This data describes a binding interaction between two proteins.

Sequence of the first protein:
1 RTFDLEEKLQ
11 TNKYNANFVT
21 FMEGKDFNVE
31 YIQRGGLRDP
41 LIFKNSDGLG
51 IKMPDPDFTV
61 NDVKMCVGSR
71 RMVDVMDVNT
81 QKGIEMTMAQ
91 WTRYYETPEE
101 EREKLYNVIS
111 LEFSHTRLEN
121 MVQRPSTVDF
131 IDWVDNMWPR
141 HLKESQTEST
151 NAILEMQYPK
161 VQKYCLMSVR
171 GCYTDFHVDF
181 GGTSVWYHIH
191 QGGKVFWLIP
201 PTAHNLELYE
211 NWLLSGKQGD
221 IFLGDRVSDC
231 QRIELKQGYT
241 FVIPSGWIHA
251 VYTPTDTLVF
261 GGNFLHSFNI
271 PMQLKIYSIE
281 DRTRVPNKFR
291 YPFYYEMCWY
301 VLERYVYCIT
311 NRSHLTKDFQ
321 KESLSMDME

Contacts between the two chains:
Residue W299 in the first protein contacts residue K27 in the second protein (closest heavy-atom distance 2.8 Å).
Residue N136 in the first protein contacts residue W67 in the second protein (closest heavy-atom distance 3.4 Å).
Residue Q33 in the first protein contacts residue G61 in the second protein (closest heavy-atom distance 2.7 Å).
Residue I309 in the first protein is in contact with residue L46 in the second protein (closest heavy-atom distance 3.6 Å).
Residue W299 in the first protein is in contact with residue I40 in the second protein (closest heavy-atom distance 3.7 Å).
Residue Y305 in the first protein is in contact with residue E8 in the second protein (closest heavy-atom distance 2.6 Å).
Residue L315 in the first protein interacts with residue G32 in the second protein (closest heavy-atom distance 3.2 Å).
Residue R34 in the first protein interacts with residue L59 in the second protein (closest heavy-atom distance 3.6 Å).
Residue T316 in the first protein is in contact with residue G32 in the second protein (closest heavy-atom distance 2.8 Å).
Residue Y305 in the first protein interacts with residue L12 in the second protein (closest heavy-atom distance 3.8 Å).
Residue N136 in the first protein interacts with residue V65 in the second protein (closest heavy-atom distance 3.6 Å).
Residue C298 in the first protein is in contact with residue L15 in the second protein (closest heavy-atom distance 3.7 Å).
Residue W299 in the first protein contacts residue P30 in the second protein (closest heavy-atom distance 3.6 Å).
Residue H314 in the first protein is in contact with residue E34 in the second protein (closest heavy-atom distance 2.9 Å).
Residue F130 in the first protein contacts residue P63 in the second protein (closest heavy-atom distance 3.6 Å).
Residue H314 in the first protein is in contact with residue L39 in the second protein (closest heavy-atom distance 3.7 Å).
Residue R38 in the first protein interacts with residue F7 in the second protein (closest heavy-atom distance 3.6 Å).
Residue R140 in the first protein is in contact with residue W67 in the second protein (closest heavy-atom distance 3.5 Å).
Residue L302 in the first protein interacts with residue L15 in the second protein (closest heavy-atom distance 3.5 Å).
Residue T316 in the first protein contacts residue E34 in the second protein (closest heavy-atom distance 3.2 Å).
Residue D135 in the first protein is in contact with residue W67 in the second protein (closest heavy-atom distance 2.9 Å).
Residue R312 in the first protein is in contact with residue D42 in the second protein (closest heavy-atom distance 3.1 Å).
Residue Y295 in the first protein is in contact with residue K26 in the second protein (closest heavy-atom distance 3.7 Å).
Residue F268 in the first protein is in contact with residue T5 in the second protein (closest heavy-atom distance 3.8 Å).
Residue R304 in the first protein contacts residue Q66 in the second protein (closest heavy-atom distance 3.0 Å).
Residue E296 in the first protein contacts residue C28 in the second protein (closest heavy-atom distance 3.5 Å).
Residue E30 in the first protein contacts residue G61 in the second protein (closest heavy-atom distance 3.8 Å).
Residue Y295 in the first protein contacts residue K18 in the second protein (closest heavy-atom distance 3.0 Å).
Residue R34 in the first protein is in contact with residue F7 in the second protein (closest heavy-atom distance 3.5 Å).
Residue Q33 in the first protein contacts residue T5 in the second protein (closest heavy-atom distance 3.5 Å).
Residue M137 in the first protein contacts residue V65 in the second protein (closest heavy-atom distance 3.6 Å).
Residue Q33 in the first protein contacts residue T60 in the second protein (closest heavy-atom distance 3.0 Å).
Residue F268 in the first protein is in contact with residue E8 in the second protein (closest heavy-atom distance 3.1 Å).
Residue G35 in the first protein contacts residue F7 in the second protein (closest heavy-atom distance 3.5 Å).
Residue G36 in the first protein interacts with residue F7 in the second protein (closest heavy-atom distance 3.2 Å).
Residue D327 in the first protein interacts with residue P68 in the second protein (closest heavy-atom distance 3.3 Å).
Residue R304 in the first protein is in contact with residue V65 in the second protein (closest heavy-atom distance 3.5 Å).
Residue I270 in the first protein contacts residue G11 in the second protein (closest heavy-atom distance 3.5 Å).
Residue F319 in the first protein contacts residue G32 in the second protein (closest heavy-atom distance 3.4 Å).
Residue W299 in the first protein interacts with residue E36 in the second protein (closest heavy-atom distance 3.7 Å).
Residue R304 in the first protein interacts with residue W67 in the second protein (closest heavy-atom distance 3.3 Å).
Residue H314 in the first protein is in contact with residue D42 in the second protein (closest heavy-atom distance 3.0 Å).
Residue V29 in the first protein contacts residue G61 in the second protein (closest heavy-atom distance 3.6 Å).
Residue Q33 in the first protein contacts residue L59 in the second protein (closest heavy-atom distance 3.7 Å).
Residue F268 in the first protein interacts with residue F7 in the second protein (closest heavy-atom distance 3.6 Å).
Residue Y300 in the first protein interacts with residue P30 in the second protein (closest heavy-atom distance 3.6 Å).
Residue C308 in the first protein contacts residue I64 in the second protein (closest heavy-atom distance 3.5 Å).
Residue H314 in the first protein contacts residue I33 in the second protein (closest heavy-atom distance 3.6 Å).
Residue Q33 in the first protein contacts residue F7 in the second protein (closest heavy-atom distance 3.2 Å).
Residue Y300 in the first protein is in contact with residue G32 in the second protein (closest heavy-atom distance 3.3 Å).
Residue W299 in the first protein interacts with residue C28 in the second protein (closest heavy-atom distance 3.5 Å).
Residue H314 in the first protein interacts with residue A38 in the second protein (closest heavy-atom distance 3.6 Å).
Residue V306 in the first protein is in contact with residue V43 in the second protein (closest heavy-atom distance 3.5 Å).
Residue T310 in the first protein is in contact with residue L46 in the second protein (closest heavy-atom distance 3.3 Å).
Residue L274 in the first protein is in contact with residue C14 in the second protein (closest heavy-atom distance 3.7 Å).
Residue Y305 in the first protein contacts residue V65 in the second protein (closest heavy-atom distance 3.8 Å).
Residue Q33 in the first protein contacts residue A58 in the second protein (closest heavy-atom distance 3.3 Å).
Residue F130 in the first protein contacts residue Q66 in the second protein (closest heavy-atom distance 3.4 Å).
Residue N136 in the first protein interacts with residue Q66 in the second protein (closest heavy-atom distance 3.1 Å).
Residue Q33 in the first protein interacts with residue V62 in the second protein (closest heavy-atom distance 3.6 Å).

Sequence of the second protein:
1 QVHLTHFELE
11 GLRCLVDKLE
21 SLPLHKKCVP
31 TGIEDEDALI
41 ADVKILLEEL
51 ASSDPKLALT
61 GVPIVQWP